Residue-level contacts at the interface:
Residue L38 in the second protein contacts residue L2 in the first protein (closest heavy-atom distance 4.1 Å).
Residue L38 in the second protein interacts with residue G5 in the first protein (closest heavy-atom distance 2.7 Å).
Residue Y95 in the second protein contacts residue A9 in the first protein (closest heavy-atom distance 3.3 Å).
Residue G39 in the second protein is in contact with residue G5 in the first protein (closest heavy-atom distance 4.9 Å).
Residue V92 in the second protein is in contact with residue G3 in the first protein (closest heavy-atom distance 3.3 Å).
Residue L38 in the second protein is in contact with residue G6 in the first protein (closest heavy-atom distance 3.4 Å).
Residue L38 in the second protein contacts residue A7 in the first protein (closest heavy-atom distance 4.1 Å).
Residue P24 in the second protein contacts residue G1 in the first protein (closest heavy-atom distance 5.0 Å).
Residue R91 in the second protein contacts residue A9 in the first protein (closest heavy-atom distance 3.4 Å).
Residue L27 in the second protein interacts with residue G1 in the first protein (closest heavy-atom distance 3.3 Å).
Residue P28 in the second protein is in contact with residue L2 in the first protein (closest heavy-atom distance 3.7 Å).
Residue I40 in the second protein interacts with residue G5 in the first protein (closest heavy-atom distance 4.0 Å).
Residue L27 in the second protein is in contact with residue L2 in the first protein (closest heavy-atom distance 4.2 Å).
Residue P28 in the second protein interacts with residue G1 in the first protein (closest heavy-atom distance 4.0 Å).
Residue P28 in the second protein contacts residue G3 in the first protein (closest heavy-atom distance 3.9 Å).

This data describes a binding interaction between two proteins.

Sequence of the second protein:
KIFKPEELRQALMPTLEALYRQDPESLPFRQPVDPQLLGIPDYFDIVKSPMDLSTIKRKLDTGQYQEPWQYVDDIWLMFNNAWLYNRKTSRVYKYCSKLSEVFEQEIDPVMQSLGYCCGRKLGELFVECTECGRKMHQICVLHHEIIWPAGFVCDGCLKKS

Sequence of the first protein:
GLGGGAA